The following describes two proteins that form a bound complex.

Sequence of protein 1:
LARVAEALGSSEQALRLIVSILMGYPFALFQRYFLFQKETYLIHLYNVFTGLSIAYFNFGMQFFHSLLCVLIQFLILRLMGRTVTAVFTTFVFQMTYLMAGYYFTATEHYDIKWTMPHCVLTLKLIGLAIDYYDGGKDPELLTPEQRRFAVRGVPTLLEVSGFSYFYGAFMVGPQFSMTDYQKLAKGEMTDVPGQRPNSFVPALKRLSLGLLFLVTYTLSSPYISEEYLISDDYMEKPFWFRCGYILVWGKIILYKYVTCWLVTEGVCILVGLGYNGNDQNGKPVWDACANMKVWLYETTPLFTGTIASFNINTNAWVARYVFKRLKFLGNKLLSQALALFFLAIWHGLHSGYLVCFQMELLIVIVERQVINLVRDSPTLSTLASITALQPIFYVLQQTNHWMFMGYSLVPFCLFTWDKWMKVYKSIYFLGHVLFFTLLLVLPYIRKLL

Contacts between the two chains:
Residue G371 in protein 2 interacts with residue T126 in protein 1 (closest heavy-atom distance 4.4 Å).
Residue T126 in protein 2 interacts with residue G371 in protein 1 (closest heavy-atom distance 4.5 Å).
Residue T126 in protein 2 is in contact with residue N372 in protein 1 (closest heavy-atom distance 4.0 Å).
Residue L375 in protein 2 interacts with residue T130 in protein 1 (closest heavy-atom distance 4.7 Å).
Residue L375 in protein 2 contacts residue T126 in protein 1 (closest heavy-atom distance 4.0 Å).
Residue T126 in protein 2 contacts residue L375 in protein 1 (closest heavy-atom distance 4.0 Å).
Residue L370 in protein 2 contacts residue F129 in protein 1 (closest heavy-atom distance 4.8 Å).
Residue T130 in protein 2 is in contact with residue L375 in protein 1 (closest heavy-atom distance 4.7 Å).
Residue F129 in protein 2 interacts with residue L370 in protein 1 (closest heavy-atom distance 4.8 Å).
Residue N372 in protein 2 contacts residue T126 in protein 1 (closest heavy-atom distance 4.0 Å).

Sequence of protein 2:
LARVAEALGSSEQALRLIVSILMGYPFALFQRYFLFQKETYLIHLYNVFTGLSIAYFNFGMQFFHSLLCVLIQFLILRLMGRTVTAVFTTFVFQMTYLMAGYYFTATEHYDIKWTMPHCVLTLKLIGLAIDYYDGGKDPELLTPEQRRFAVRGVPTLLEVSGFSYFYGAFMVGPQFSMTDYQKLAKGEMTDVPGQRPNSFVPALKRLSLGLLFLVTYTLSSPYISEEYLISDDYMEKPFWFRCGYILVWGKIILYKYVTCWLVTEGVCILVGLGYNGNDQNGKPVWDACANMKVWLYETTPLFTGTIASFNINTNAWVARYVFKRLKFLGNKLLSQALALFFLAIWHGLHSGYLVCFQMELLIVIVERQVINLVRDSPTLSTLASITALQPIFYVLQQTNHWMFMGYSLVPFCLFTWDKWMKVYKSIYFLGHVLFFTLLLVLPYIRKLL